Sequence of the second protein:
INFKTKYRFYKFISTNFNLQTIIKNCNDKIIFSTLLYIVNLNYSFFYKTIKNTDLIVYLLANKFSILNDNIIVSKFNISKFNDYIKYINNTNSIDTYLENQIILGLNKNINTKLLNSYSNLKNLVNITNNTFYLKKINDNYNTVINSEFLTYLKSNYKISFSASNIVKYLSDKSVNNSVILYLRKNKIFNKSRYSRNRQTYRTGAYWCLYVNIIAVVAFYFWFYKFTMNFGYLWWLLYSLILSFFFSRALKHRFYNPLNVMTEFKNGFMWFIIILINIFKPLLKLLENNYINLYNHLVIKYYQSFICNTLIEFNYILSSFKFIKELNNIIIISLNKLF

The following describes two proteins that form a bound complex.

Interface contacts:
Residue I305 in the first protein interacts with residue S305 in the second protein (closest heavy-atom distance 3.8 Å).
Residue L282 in the first protein contacts residue W317 in the second protein (closest heavy-atom distance 4.9 Å).
Residue K300 in the first protein contacts residue R306 in the second protein (closest heavy-atom distance 3.6 Å).
Residue L277 in the first protein contacts residue I324 in the second protein (closest heavy-atom distance 3.6 Å).
Residue L277 in the first protein interacts with residue I323 in the second protein (closest heavy-atom distance 4.0 Å).
Residue S287 in the first protein contacts residue T313 in the second protein (closest heavy-atom distance 4.8 Å).
Residue F281 in the first protein contacts residue W317 in the second protein (closest heavy-atom distance 3.0 Å).
Residue T302 in the first protein contacts residue R303 in the second protein (closest heavy-atom distance 3.2 Å).
Residue L285 in the first protein is in contact with residue W317 in the second protein (closest heavy-atom distance 3.5 Å).
Residue I276 in the first protein contacts residue Y320 in the second protein (closest heavy-atom distance 5.0 Å).
Residue L277 in the first protein interacts with residue V327 in the second protein (closest heavy-atom distance 4.9 Å).
Residue A304 in the first protein is in contact with residue R303 in the second protein (closest heavy-atom distance 3.4 Å).
Residue F273 in the first protein is in contact with residue V327 in the second protein (closest heavy-atom distance 4.0 Å).
Residue G288 in the first protein is in contact with residue Y311 in the second protein (closest heavy-atom distance 5.0 Å).
Residue S299 in the first protein is in contact with residue S305 in the second protein (closest heavy-atom distance 4.4 Å).
Residue K300 in the first protein interacts with residue S305 in the second protein (closest heavy-atom distance 2.3 Å).
Residue K295 in the first protein interacts with residue R308 in the second protein (closest heavy-atom distance 4.1 Å).
Residue F281 in the first protein is in contact with residue V321 in the second protein (closest heavy-atom distance 3.6 Å).
Residue F273 in the first protein interacts with residue F340 in the second protein (closest heavy-atom distance 4.9 Å).
Residue K295 in the first protein contacts residue N307 in the second protein (closest heavy-atom distance 4.2 Å).
Residue K295 in the first protein is in contact with residue R306 in the second protein (closest heavy-atom distance 4.1 Å).
Residue F308 in the first protein interacts with residue Y304 in the second protein (closest heavy-atom distance 4.6 Å).
Residue L277 in the first protein contacts residue Y320 in the second protein (closest heavy-atom distance 3.7 Å).
Residue V278 in the first protein contacts residue I324 in the second protein (closest heavy-atom distance 4.5 Å).
Residue M280 in the first protein is in contact with residue W317 in the second protein (closest heavy-atom distance 4.1 Å).
Residue W284 in the first protein is in contact with residue T313 in the second protein (closest heavy-atom distance 4.0 Å).
Residue A304 in the first protein is in contact with residue Y304 in the second protein (closest heavy-atom distance 3.8 Å).
Residue I305 in the first protein contacts residue Y304 in the second protein (closest heavy-atom distance 4.0 Å).
Residue W284 in the first protein is in contact with residue Y320 in the second protein (closest heavy-atom distance 4.4 Å).
Residue W284 in the first protein contacts residue Y316 in the second protein (closest heavy-atom distance 4.7 Å).
Residue F301 in the first protein is in contact with residue S305 in the second protein (closest heavy-atom distance 4.3 Å).
Residue T302 in the first protein contacts residue S305 in the second protein (closest heavy-atom distance 3.5 Å).
Residue F281 in the first protein is in contact with residue I324 in the second protein (closest heavy-atom distance 4.2 Å).
Residue T302 in the first protein is in contact with residue Y304 in the second protein (closest heavy-atom distance 4.7 Å).
Residue M280 in the first protein contacts residue Y320 in the second protein (closest heavy-atom distance 3.5 Å).
Residue F273 in the first protein contacts residue I323 in the second protein (closest heavy-atom distance 4.9 Å).
Residue K270 in the first protein contacts residue F331 in the second protein (closest heavy-atom distance 3.8 Å).
Residue A303 in the first protein interacts with residue R303 in the second protein (closest heavy-atom distance 4.6 Å).
Residue F291 in the first protein is in contact with residue R308 in the second protein (closest heavy-atom distance 4.1 Å).
Residue R311 in the first protein contacts residue Y304 in the second protein (closest heavy-atom distance 4.5 Å).
Residue W284 in the first protein interacts with residue W317 in the second protein (closest heavy-atom distance 3.6 Å).

Sequence of the first protein:
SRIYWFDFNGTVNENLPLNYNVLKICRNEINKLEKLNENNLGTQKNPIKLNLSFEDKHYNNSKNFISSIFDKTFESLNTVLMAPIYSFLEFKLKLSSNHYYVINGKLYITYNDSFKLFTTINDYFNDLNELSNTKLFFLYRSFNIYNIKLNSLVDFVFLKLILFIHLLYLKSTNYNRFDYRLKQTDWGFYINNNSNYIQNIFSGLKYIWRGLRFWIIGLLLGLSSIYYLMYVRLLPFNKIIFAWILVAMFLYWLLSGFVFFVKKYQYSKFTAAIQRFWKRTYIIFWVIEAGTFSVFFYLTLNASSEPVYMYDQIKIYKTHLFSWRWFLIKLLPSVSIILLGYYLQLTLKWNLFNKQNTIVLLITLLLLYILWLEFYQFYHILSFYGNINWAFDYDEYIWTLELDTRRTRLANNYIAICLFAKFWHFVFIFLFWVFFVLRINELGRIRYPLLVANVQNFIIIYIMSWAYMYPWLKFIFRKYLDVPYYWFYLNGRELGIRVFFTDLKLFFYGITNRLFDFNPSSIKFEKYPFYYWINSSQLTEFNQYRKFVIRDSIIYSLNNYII